Contacts between the two chains:
Residue V111 in protein 2 contacts residue L12 in protein 1 (closest heavy-atom distance 3.9 Å).
Residue Q90 in protein 2 interacts with residue A11 in protein 1 (closest heavy-atom distance 4.5 Å).
Residue T93 in protein 2 interacts with residue I8 in protein 1 (closest heavy-atom distance 3.9 Å).
Residue K97 in protein 2 interacts with residue M13 in protein 1 (closest heavy-atom distance 4.6 Å).
Residue T93 in protein 2 contacts residue L12 in protein 1 (closest heavy-atom distance 3.6 Å).
Residue K115 in protein 2 contacts residue E5 in protein 1 (closest heavy-atom distance 2.8 Å).
Residue L107 in protein 2 contacts residue M13 in protein 1 (closest heavy-atom distance 4.3 Å).
Residue V118 in protein 2 contacts residue L4 in protein 1 (closest heavy-atom distance 4.1 Å).
Residue T93 in protein 2 interacts with residue A11 in protein 1 (closest heavy-atom distance 3.7 Å).
Residue Q90 in protein 2 is in contact with residue I7 in protein 1 (closest heavy-atom distance 4.0 Å).
Residue L114 in protein 2 contacts residue I8 in protein 1 (closest heavy-atom distance 3.6 Å).
Residue L114 in protein 2 interacts with residue L12 in protein 1 (closest heavy-atom distance 4.1 Å).
Residue K97 in protein 2 is in contact with residue L12 in protein 1 (closest heavy-atom distance 3.9 Å).
Residue V89 in protein 2 interacts with residue L4 in protein 1 (closest heavy-atom distance 4.0 Å).
Residue V89 in protein 2 is in contact with residue I7 in protein 1 (closest heavy-atom distance 4.2 Å).
Residue V111 in protein 2 interacts with residue R9 in protein 1 (closest heavy-atom distance 4.1 Å).
Residue K115 in protein 2 contacts residue L4 in protein 1 (closest heavy-atom distance 3.9 Å).
Residue Q110 in protein 2 is in contact with residue L12 in protein 1 (closest heavy-atom distance 3.6 Å).
Residue V89 in protein 2 contacts residue I8 in protein 1 (closest heavy-atom distance 4.0 Å).
Residue V111 in protein 2 is in contact with residue I8 in protein 1 (closest heavy-atom distance 4.0 Å).
Residue V111 in protein 2 contacts residue E5 in protein 1 (closest heavy-atom distance 4.1 Å).
Residue L107 in protein 2 is in contact with residue L12 in protein 1 (closest heavy-atom distance 4.0 Å).
Residue H119 in protein 2 is in contact with residue L4 in protein 1 (closest heavy-atom distance 3.6 Å).
Residue F102 in protein 2 is in contact with residue L12 in protein 1 (closest heavy-atom distance 4.0 Å).
Residue V86 in protein 2 interacts with residue I7 in protein 1 (closest heavy-atom distance 3.8 Å).
Residue E94 in protein 2 is in contact with residue A11 in protein 1 (closest heavy-atom distance 4.0 Å).
Residue K115 in protein 2 contacts residue I8 in protein 1 (closest heavy-atom distance 3.2 Å).
Residue K97 in protein 2 is in contact with residue A11 in protein 1 (closest heavy-atom distance 3.0 Å).

Sequence of protein 2:
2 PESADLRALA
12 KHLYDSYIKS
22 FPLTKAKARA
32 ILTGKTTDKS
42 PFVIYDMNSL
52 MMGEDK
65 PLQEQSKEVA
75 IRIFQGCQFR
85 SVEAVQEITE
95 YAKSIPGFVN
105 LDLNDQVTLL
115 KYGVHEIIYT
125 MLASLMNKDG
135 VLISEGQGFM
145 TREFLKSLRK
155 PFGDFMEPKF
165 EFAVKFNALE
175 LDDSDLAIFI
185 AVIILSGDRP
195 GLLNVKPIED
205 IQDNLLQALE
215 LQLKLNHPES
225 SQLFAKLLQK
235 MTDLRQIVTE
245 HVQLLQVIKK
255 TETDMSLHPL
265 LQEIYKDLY

Sequence of protein 1:
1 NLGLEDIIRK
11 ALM

These two protein chains interact to form a complex.